This data describes a binding interaction between two proteins.

Sequence of chain A:
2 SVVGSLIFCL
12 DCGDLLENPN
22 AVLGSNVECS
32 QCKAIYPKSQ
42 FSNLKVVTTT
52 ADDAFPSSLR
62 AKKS

Sequence of chain B:
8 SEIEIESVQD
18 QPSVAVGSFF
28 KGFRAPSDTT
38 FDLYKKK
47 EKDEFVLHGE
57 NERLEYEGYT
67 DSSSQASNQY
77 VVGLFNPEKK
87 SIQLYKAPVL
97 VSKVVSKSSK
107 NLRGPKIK

Residue-level contacts at the interface:
Residue R31 in chain B interacts with residue L11 in chain A (closest heavy-atom distance 4.6 Å).
Residue G29 in chain B interacts with residue L11 in chain A (closest heavy-atom distance 4.3 Å).
Residue L60 in chain B is in contact with residue D12 in chain A (closest heavy-atom distance 4.6 Å).
Residue F27 in chain B contacts residue C13 in chain A (closest heavy-atom distance 4.3 Å).
Residue S104 in chain B contacts residue Q32 in chain A (closest heavy-atom distance 3.9 Å).